Sequence of the first protein:
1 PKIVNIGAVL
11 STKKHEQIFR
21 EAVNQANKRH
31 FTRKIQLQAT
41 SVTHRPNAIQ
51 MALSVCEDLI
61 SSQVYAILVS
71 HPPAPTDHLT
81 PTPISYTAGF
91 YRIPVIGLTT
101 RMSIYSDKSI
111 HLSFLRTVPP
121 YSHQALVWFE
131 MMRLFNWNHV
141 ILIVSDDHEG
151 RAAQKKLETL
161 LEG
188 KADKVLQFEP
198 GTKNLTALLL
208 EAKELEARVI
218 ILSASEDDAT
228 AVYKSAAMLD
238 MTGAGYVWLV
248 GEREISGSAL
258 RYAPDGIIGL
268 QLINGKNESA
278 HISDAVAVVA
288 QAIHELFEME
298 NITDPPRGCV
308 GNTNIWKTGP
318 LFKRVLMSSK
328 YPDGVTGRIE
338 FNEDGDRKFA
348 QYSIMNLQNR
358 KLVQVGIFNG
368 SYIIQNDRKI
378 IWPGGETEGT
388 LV

Sequence of the second protein:
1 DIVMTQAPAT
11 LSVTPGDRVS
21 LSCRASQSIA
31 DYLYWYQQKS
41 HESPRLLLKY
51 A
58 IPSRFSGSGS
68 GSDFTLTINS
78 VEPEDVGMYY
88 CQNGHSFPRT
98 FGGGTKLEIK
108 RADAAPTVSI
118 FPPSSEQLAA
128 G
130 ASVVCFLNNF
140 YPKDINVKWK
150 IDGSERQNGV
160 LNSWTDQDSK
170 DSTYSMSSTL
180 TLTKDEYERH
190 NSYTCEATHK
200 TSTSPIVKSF

These two protein chains interact to form a complex.

Interface contacts:
Residue R20 in the first protein contacts residue D31 in the second protein (closest heavy-atom distance 2.6 Å).
Residue Q17 in the first protein interacts with residue D31 in the second protein (closest heavy-atom distance 3.8 Å).
Residue Q17 in the first protein is in contact with residue A30 in the second protein (closest heavy-atom distance 3.3 Å).
Residue K14 in the first protein is in contact with residue Y32 in the second protein (closest heavy-atom distance 4.7 Å).
Residue Q17 in the first protein is in contact with residue Y32 in the second protein (closest heavy-atom distance 3.9 Å).
Residue E16 in the first protein contacts residue Y50 in the second protein (closest heavy-atom distance 4.8 Å).
Residue R20 in the first protein interacts with residue Y50 in the second protein (closest heavy-atom distance 3.6 Å).
Residue K13 in the first protein contacts residue Y32 in the second protein (closest heavy-atom distance 3.3 Å).
Residue R20 in the first protein interacts with residue Y32 in the second protein (closest heavy-atom distance 3.5 Å).
Residue A39 in the first protein contacts residue Y50 in the second protein (closest heavy-atom distance 4.9 Å).